Sequence of chain A:
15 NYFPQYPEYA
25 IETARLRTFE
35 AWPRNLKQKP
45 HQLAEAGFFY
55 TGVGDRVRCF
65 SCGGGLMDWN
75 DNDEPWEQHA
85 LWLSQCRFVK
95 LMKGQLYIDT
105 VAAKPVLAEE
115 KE

Residue-level contacts at the interface:
Residue C66 in chain A interacts with residue Y5 in chain B (closest heavy-atom distance 4.9 Å).
Residue V61 in chain A contacts residue F4 in chain B (closest heavy-atom distance 3.5 Å).
Residue D72 in chain A contacts residue V2 in chain B (closest heavy-atom distance 4.4 Å).
Residue L87 in chain A is in contact with residue P7 in chain B (closest heavy-atom distance 3.8 Å).
Residue R60 in chain A is in contact with residue F4 in chain B (closest heavy-atom distance 3.5 Å).
Residue M71 in chain A is in contact with residue P3 in chain B (closest heavy-atom distance 4.8 Å).
Residue W86 in chain A is in contact with residue P3 in chain B (closest heavy-atom distance 3.6 Å).
Residue M71 in chain A contacts residue V2 in chain B (closest heavy-atom distance 2.9 Å).
Residue L70 in chain A is in contact with residue F4 in chain B (closest heavy-atom distance 3.5 Å).
Residue D72 in chain A interacts with residue A1 in chain B (closest heavy-atom distance 3.2 Å).
Residue G68 in chain A contacts residue Y5 in chain B (closest heavy-atom distance 3.5 Å).
Residue G69 in chain A is in contact with residue Y5 in chain B (closest heavy-atom distance 2.9 Å).
Residue T55 in chain A interacts with residue F4 in chain B (closest heavy-atom distance 4.1 Å).
Residue W73 in chain A is in contact with residue A1 in chain B (closest heavy-atom distance 4.0 Å).
Residue C66 in chain A interacts with residue P7 in chain B (closest heavy-atom distance 3.1 Å).
Residue G68 in chain A is in contact with residue P7 in chain B (closest heavy-atom distance 4.3 Å).
Residue M71 in chain A is in contact with residue F4 in chain B (closest heavy-atom distance 3.5 Å).
Residue G67 in chain A contacts residue Y5 in chain B (closest heavy-atom distance 3.1 Å).
Residue G69 in chain A is in contact with residue P3 in chain B (closest heavy-atom distance 3.1 Å).
Residue W86 in chain A interacts with residue L6 in chain B (closest heavy-atom distance 3.9 Å).
Residue L70 in chain A interacts with residue V2 in chain B (closest heavy-atom distance 3.7 Å).
Residue L70 in chain A contacts residue P3 in chain B (closest heavy-atom distance 3.9 Å).
Residue W86 in chain A is in contact with residue A1 in chain B (closest heavy-atom distance 2.9 Å).
Residue D77 in chain A contacts residue A1 in chain B (closest heavy-atom distance 2.6 Å).
Residue Q82 in chain A is in contact with residue A1 in chain B (closest heavy-atom distance 2.7 Å).
Residue E114 in chain A contacts residue A1 in chain B (closest heavy-atom distance 3.6 Å).
Residue W86 in chain A is in contact with residue V2 in chain B (closest heavy-atom distance 4.4 Å).
Residue G69 in chain A is in contact with residue V2 in chain B (closest heavy-atom distance 4.3 Å).
Residue N74 in chain A contacts residue A1 in chain B (closest heavy-atom distance 3.9 Å).
Residue G67 in chain A contacts residue P7 in chain B (closest heavy-atom distance 5.0 Å).
Residue R62 in chain A contacts residue F4 in chain B (closest heavy-atom distance 3.8 Å).
Residue L87 in chain A contacts residue Y5 in chain B (closest heavy-atom distance 4.7 Å).
Residue R62 in chain A is in contact with residue Y5 in chain B (closest heavy-atom distance 3.2 Å).
Residue M71 in chain A is in contact with residue A1 in chain B (closest heavy-atom distance 3.2 Å).
Residue L70 in chain A interacts with residue A1 in chain B (closest heavy-atom distance 4.4 Å).
Residue G69 in chain A is in contact with residue F4 in chain B (closest heavy-atom distance 3.0 Å).
Residue G68 in chain A contacts residue L6 in chain B (closest heavy-atom distance 4.8 Å).
Residue L87 in chain A contacts residue L6 in chain B (closest heavy-atom distance 3.6 Å).

These two protein chains interact to form a complex.

Sequence of chain B:
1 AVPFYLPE